This data describes a binding interaction between two proteins.

Sequence of chain A:
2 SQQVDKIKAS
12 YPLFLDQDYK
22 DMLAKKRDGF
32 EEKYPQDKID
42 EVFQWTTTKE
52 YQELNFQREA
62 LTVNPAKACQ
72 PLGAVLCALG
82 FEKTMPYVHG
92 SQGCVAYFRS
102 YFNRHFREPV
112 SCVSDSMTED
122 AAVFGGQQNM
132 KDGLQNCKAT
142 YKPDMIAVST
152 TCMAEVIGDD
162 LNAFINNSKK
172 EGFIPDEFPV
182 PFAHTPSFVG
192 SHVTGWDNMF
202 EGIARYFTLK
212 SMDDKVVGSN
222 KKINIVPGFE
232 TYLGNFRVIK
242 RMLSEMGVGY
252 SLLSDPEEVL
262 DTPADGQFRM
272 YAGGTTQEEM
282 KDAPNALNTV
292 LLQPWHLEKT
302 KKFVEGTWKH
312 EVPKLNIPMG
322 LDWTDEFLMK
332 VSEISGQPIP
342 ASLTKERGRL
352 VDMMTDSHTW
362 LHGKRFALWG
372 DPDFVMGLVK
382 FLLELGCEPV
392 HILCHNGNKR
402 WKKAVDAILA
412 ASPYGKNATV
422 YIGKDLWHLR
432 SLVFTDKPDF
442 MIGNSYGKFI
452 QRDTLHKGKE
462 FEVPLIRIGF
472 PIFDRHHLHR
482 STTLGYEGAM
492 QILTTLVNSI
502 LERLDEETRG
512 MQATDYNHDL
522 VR

Sequence of chain B:
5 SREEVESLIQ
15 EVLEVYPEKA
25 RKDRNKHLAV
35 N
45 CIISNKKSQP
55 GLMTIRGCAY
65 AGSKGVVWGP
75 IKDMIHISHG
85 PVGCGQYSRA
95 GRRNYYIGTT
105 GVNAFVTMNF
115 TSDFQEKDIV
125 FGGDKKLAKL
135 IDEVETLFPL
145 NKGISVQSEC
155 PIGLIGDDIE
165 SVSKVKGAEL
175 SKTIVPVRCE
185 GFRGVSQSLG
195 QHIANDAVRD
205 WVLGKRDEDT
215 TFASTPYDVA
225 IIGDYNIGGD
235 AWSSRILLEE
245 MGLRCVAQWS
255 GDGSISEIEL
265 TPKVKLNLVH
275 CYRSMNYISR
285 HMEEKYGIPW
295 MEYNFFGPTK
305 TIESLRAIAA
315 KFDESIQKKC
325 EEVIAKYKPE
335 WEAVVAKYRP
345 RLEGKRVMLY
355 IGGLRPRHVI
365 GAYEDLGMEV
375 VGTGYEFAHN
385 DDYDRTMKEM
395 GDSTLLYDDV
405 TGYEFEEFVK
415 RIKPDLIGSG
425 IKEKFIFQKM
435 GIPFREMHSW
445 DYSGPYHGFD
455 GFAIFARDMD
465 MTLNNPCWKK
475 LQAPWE

Contacts between the two chains:
Residue E33 in chain A interacts with residue R210 in chain B (closest heavy-atom distance 2.8 Å).
Residue N65 in chain A contacts residue N113 in chain B (closest heavy-atom distance 2.8 Å).
Residue K68 in chain A contacts residue D117 in chain B (closest heavy-atom distance 3.2 Å).
Residue L73 in chain A is in contact with residue Y91 in chain B (closest heavy-atom distance 3.3 Å).
Residue D19 in chain A contacts residue I240 in chain B (closest heavy-atom distance 3.2 Å).
Residue A140 in chain A is in contact with residue V19 in chain B (closest heavy-atom distance 3.2 Å).
Residue Q93 in chain A interacts with residue V189 in chain B (closest heavy-atom distance 2.8 Å).
Residue Y20 in chain A contacts residue D454 in chain B (closest heavy-atom distance 2.7 Å).
Residue Y447 in chain A interacts with residue R93 in chain B (closest heavy-atom distance 3.3 Å).
Residue P66 in chain A interacts with residue Q90 in chain B (closest heavy-atom distance 2.9 Å).
Residue Y142 in chain A contacts residue L56 in chain B (closest heavy-atom distance 2.8 Å).
Residue K27 in chain A contacts residue R239 in chain B (closest heavy-atom distance 3.3 Å).
Residue W46 in chain A contacts residue T140 in chain B (closest heavy-atom distance 3.2 Å).
Residue E32 in chain A interacts with residue K76 in chain B (closest heavy-atom distance 3.0 Å).
Residue T263 in chain A is in contact with residue K433 in chain B (closest heavy-atom distance 3.0 Å).
Residue Q93 in chain A is in contact with residue S52 in chain B (closest heavy-atom distance 3.2 Å).
Residue D266 in chain A interacts with residue L475 in chain B (closest heavy-atom distance 3.1 Å).
Residue T63 in chain A interacts with residue T115 in chain B (closest heavy-atom distance 3.1 Å).
Residue Y142 in chain A interacts with residue Y407 in chain B (closest heavy-atom distance 3.1 Å).
Residue F31 in chain A contacts residue C249 in chain B (closest heavy-atom distance 3.2 Å).
Residue Q3 in chain A is in contact with residue D454 in chain B (closest heavy-atom distance 3.1 Å).
Residue C70 in chain A is in contact with residue Y91 in chain B (closest heavy-atom distance 3.1 Å).
Residue G267 in chain A is in contact with residue K433 in chain B (closest heavy-atom distance 2.9 Å).
Residue F31 in chain A is in contact with residue V250 in chain B (closest heavy-atom distance 3.2 Å).
Residue L62 in chain A is in contact with residue E137 in chain B (closest heavy-atom distance 2.8 Å).
Residue K9 in chain A is in contact with residue I458 in chain B (closest heavy-atom distance 3.3 Å).
Residue E33 in chain A interacts with residue K146 in chain B (closest heavy-atom distance 3.3 Å).
Residue Y52 in chain A interacts with residue L141 in chain B (closest heavy-atom distance 2.8 Å).
Residue K27 in chain A contacts residue E261 in chain B (closest heavy-atom distance 3.0 Å).
Residue F31 in chain A interacts with residue S260 in chain B (closest heavy-atom distance 2.8 Å).
Residue Q268 in chain A interacts with residue K433 in chain B (closest heavy-atom distance 3.1 Å).
Residue F189 in chain A is in contact with residue Q119 in chain B (closest heavy-atom distance 3.0 Å).
Residue F189 in chain A contacts residue F118 in chain B (closest heavy-atom distance 3.2 Å).
Residue E32 in chain A is in contact with residue K146 in chain B (closest heavy-atom distance 3.1 Å).
Residue R59 in chain A contacts residue L141 in chain B (closest heavy-atom distance 3.3 Å).
Residue P66 in chain A interacts with residue N113 in chain B (closest heavy-atom distance 3.3 Å).
Residue V64 in chain A interacts with residue N113 in chain B (closest heavy-atom distance 3.3 Å).
Residue W428 in chain A is in contact with residue F142 in chain B (closest heavy-atom distance 3.3 Å).
Residue A61 in chain A is in contact with residue E137 in chain B (closest heavy-atom distance 3.0 Å).
Residue R453 in chain A is in contact with residue T104 in chain B (closest heavy-atom distance 3.2 Å).
Residue F189 in chain A interacts with residue E120 in chain B (closest heavy-atom distance 3.2 Å).
Residue S11 in chain A interacts with residue G448 in chain B (closest heavy-atom distance 3.1 Å).
Residue A61 in chain A interacts with residue K130 in chain B (closest heavy-atom distance 3.2 Å).
Residue Y447 in chain A contacts residue Q90 in chain B (closest heavy-atom distance 3.2 Å).
Residue K68 in chain A is in contact with residue Q90 in chain B (closest heavy-atom distance 3.1 Å).
Residue T141 in chain A contacts residue L56 in chain B (closest heavy-atom distance 3.2 Å).
Residue N104 in chain A interacts with residue K426 in chain B (closest heavy-atom distance 3.2 Å).
Residue I40 in chain A interacts with residue V106 in chain B (closest heavy-atom distance 3.3 Å).
Residue E32 in chain A contacts residue S260 in chain B (closest heavy-atom distance 2.8 Å).
Residue S2 in chain A is in contact with residue D454 in chain B (closest heavy-atom distance 3.2 Å).
Residue I8 in chain A is in contact with residue R461 in chain B (closest heavy-atom distance 3.3 Å).
Residue N65 in chain A interacts with residue R93 in chain B (closest heavy-atom distance 3.3 Å).
Residue Y142 in chain A interacts with residue M57 in chain B (closest heavy-atom distance 3.3 Å).
Residue S2 in chain A interacts with residue E334 in chain B (closest heavy-atom distance 3.2 Å).
Residue S115 in chain A is in contact with residue G55 in chain B (closest heavy-atom distance 2.8 Å).
Residue Q3 in chain A contacts residue E334 in chain B (closest heavy-atom distance 2.9 Å).
Residue E109 in chain A interacts with residue K433 in chain B (closest heavy-atom distance 3.0 Å).
Residue K27 in chain A interacts with residue D256 in chain B (closest heavy-atom distance 2.8 Å).
Residue N137 in chain A contacts residue P54 in chain B (closest heavy-atom distance 2.8 Å).
Residue E60 in chain A is in contact with residue E137 in chain B (closest heavy-atom distance 3.0 Å).